Residue-level contacts at the interface:
Residue N105 in protein 1 contacts residue A65 in protein 2 (closest heavy-atom distance 2.8 Å).
Residue S102 in protein 1 is in contact with residue P72 in protein 2 (closest heavy-atom distance 3.8 Å).
Residue S102 in protein 1 interacts with residue D70 in protein 2 (closest heavy-atom distance 3.3 Å).
Residue E164 in protein 1 is in contact with residue K54 in protein 2 (closest heavy-atom distance 3.4 Å).
Residue H108 in protein 1 is in contact with residue S86 in protein 2 (closest heavy-atom distance 3.9 Å).
Residue P63 in protein 1 is in contact with residue K54 in protein 2 (closest heavy-atom distance 3.5 Å).
Residue G163 in protein 1 interacts with residue K55 in protein 2 (closest heavy-atom distance 3.3 Å).
Residue I107 in protein 1 contacts residue L84 in protein 2 (closest heavy-atom distance 3.4 Å).
Residue V97 in protein 1 is in contact with residue L61 in protein 2 (closest heavy-atom distance 3.5 Å).
Residue Y92 in protein 1 is in contact with residue F75 in protein 2 (closest heavy-atom distance 3.4 Å).
Residue E164 in protein 1 is in contact with residue K55 in protein 2 (closest heavy-atom distance 3.0 Å).
Residue N106 in protein 1 contacts residue L71 in protein 2 (closest heavy-atom distance 3.3 Å).
Residue N105 in protein 1 interacts with residue S86 in protein 2 (closest heavy-atom distance 3.7 Å).
Residue L159 in protein 1 is in contact with residue R58 in protein 2 (closest heavy-atom distance 3.9 Å).
Residue H62 in protein 1 interacts with residue F64 in protein 2 (closest heavy-atom distance 3.3 Å).
Residue F72 in protein 1 contacts residue S83 in protein 2 (closest heavy-atom distance 3.7 Å).
Residue Q165 in protein 1 interacts with residue S57 in protein 2 (closest heavy-atom distance 3.8 Å).
Residue H62 in protein 1 contacts residue Y56 in protein 2 (closest heavy-atom distance 3.5 Å).
Residue G163 in protein 1 interacts with residue Y56 in protein 2 (closest heavy-atom distance 2.9 Å).
Residue N105 in protein 1 is in contact with residue F68 in protein 2 (closest heavy-atom distance 2.9 Å).
Residue I91 in protein 1 is in contact with residue I81 in protein 2 (closest heavy-atom distance 3.7 Å).
Residue N106 in protein 1 contacts residue D70 in protein 2 (closest heavy-atom distance 3.6 Å).
Residue P63 in protein 1 is in contact with residue Y56 in protein 2 (closest heavy-atom distance 2.5 Å).
Residue S102 in protein 1 interacts with residue L71 in protein 2 (closest heavy-atom distance 3.9 Å).
Residue R89 in protein 1 interacts with residue D80 in protein 2 (closest heavy-atom distance 3.7 Å).
Residue Y92 in protein 1 is in contact with residue N74 in protein 2 (closest heavy-atom distance 2.7 Å).
Residue N106 in protein 1 contacts residue L69 in protein 2 (closest heavy-atom distance 2.8 Å).
Residue N106 in protein 1 is in contact with residue M85 in protein 2 (closest heavy-atom distance 3.4 Å).
Residue F72 in protein 1 contacts residue L84 in protein 2 (closest heavy-atom distance 3.9 Å).
Residue V97 in protein 1 contacts residue F64 in protein 2 (closest heavy-atom distance 3.7 Å).
Residue H108 in protein 1 contacts residue S83 in protein 2 (closest heavy-atom distance 3.1 Å).
Residue W101 in protein 1 is in contact with residue L61 in protein 2 (closest heavy-atom distance 2.9 Å).
Residue L64 in protein 1 contacts residue K54 in protein 2 (closest heavy-atom distance 3.7 Å).
Residue Q165 in protein 1 is in contact with residue Y56 in protein 2 (closest heavy-atom distance 3.4 Å).
Residue H62 in protein 1 contacts residue F60 in protein 2 (closest heavy-atom distance 3.8 Å).
Residue W101 in protein 1 contacts residue F64 in protein 2 (closest heavy-atom distance 3.8 Å).
Residue N106 in protein 1 is in contact with residue T89 in protein 2 (closest heavy-atom distance 3.1 Å).
Residue W101 in protein 1 contacts residue A65 in protein 2 (closest heavy-atom distance 3.5 Å).
Residue I107 in protein 1 is in contact with residue S86 in protein 2 (closest heavy-atom distance 3.0 Å).
Residue E65 in protein 1 contacts residue K54 in protein 2 (closest heavy-atom distance 3.1 Å).
Residue F209 in protein 1 is in contact with residue R58 in protein 2 (closest heavy-atom distance 2.6 Å).
Residue N74 in protein 1 interacts with residue S83 in protein 2 (closest heavy-atom distance 2.8 Å).
Residue N106 in protein 1 contacts residue N90 in protein 2 (closest heavy-atom distance 3.0 Å).
Residue L159 in protein 1 interacts with residue L61 in protein 2 (closest heavy-atom distance 3.5 Å).
Residue H108 in protein 1 is in contact with residue T87 in protein 2 (closest heavy-atom distance 3.6 Å).
Residue N105 in protein 1 interacts with residue L69 in protein 2 (closest heavy-atom distance 3.9 Å).
Residue N74 in protein 1 interacts with residue D80 in protein 2 (closest heavy-atom distance 2.7 Å).
Residue I91 in protein 1 interacts with residue L84 in protein 2 (closest heavy-atom distance 3.9 Å).
Residue Y92 in protein 1 is in contact with residue P72 in protein 2 (closest heavy-atom distance 3.3 Å).
Residue E98 in protein 1 is in contact with residue F68 in protein 2 (closest heavy-atom distance 3.3 Å).
Residue W101 in protein 1 interacts with residue F68 in protein 2 (closest heavy-atom distance 3.4 Å).
Residue H108 in protein 1 contacts residue L84 in protein 2 (closest heavy-atom distance 2.8 Å).
Residue Q165 in protein 1 contacts residue K55 in protein 2 (closest heavy-atom distance 3.8 Å).
Residue V103 in protein 1 interacts with residue P72 in protein 2 (closest heavy-atom distance 3.9 Å).
Residue W101 in protein 1 interacts with residue L62 in protein 2 (closest heavy-atom distance 3.8 Å).
Residue S102 in protein 1 interacts with residue F68 in protein 2 (closest heavy-atom distance 3.7 Å).
Residue I91 in protein 1 interacts with residue F75 in protein 2 (closest heavy-atom distance 3.4 Å).
Residue N106 in protein 1 contacts residue S86 in protein 2 (closest heavy-atom distance 2.8 Å).
Residue Y156 in protein 1 interacts with residue R58 in protein 2 (closest heavy-atom distance 3.6 Å).
Residue H108 in protein 1 interacts with residue M85 in protein 2 (closest heavy-atom distance 2.9 Å).

Sequence of protein 1:
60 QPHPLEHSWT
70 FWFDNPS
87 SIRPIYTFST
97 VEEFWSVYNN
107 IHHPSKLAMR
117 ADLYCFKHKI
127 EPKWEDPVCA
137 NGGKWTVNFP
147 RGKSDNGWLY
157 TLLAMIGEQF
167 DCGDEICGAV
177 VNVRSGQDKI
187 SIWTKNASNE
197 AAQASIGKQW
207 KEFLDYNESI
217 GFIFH

Sequence of protein 2:
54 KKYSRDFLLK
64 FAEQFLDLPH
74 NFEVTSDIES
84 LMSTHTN

These two protein chains interact to form a complex.